The following describes two proteins that form a bound complex.

Sequence of chain B:
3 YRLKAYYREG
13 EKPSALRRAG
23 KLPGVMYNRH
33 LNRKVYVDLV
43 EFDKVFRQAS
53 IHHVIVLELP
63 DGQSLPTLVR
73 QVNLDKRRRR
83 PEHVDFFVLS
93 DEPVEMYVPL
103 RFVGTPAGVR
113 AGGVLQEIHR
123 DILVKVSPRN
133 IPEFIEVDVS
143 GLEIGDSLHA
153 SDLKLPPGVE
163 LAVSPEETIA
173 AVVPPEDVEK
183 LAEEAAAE

Residue-level contacts at the interface:
Residue L183 in chain B contacts residue V52 in chain A (closest heavy-atom distance 3.5 Å).
Residue E97 in chain B is in contact with residue Q141 in chain A (closest heavy-atom distance 2.6 Å).
Residue P177 in chain B contacts residue G61 in chain A (closest heavy-atom distance 3.1 Å).
Residue E178 in chain B contacts residue R51 in chain A (closest heavy-atom distance 3.8 Å).
Residue I53 in chain B contacts residue Q141 in chain A (closest heavy-atom distance 2.6 Å).
Residue Q73 in chain B is in contact with residue E139 in chain A (closest heavy-atom distance 3.5 Å).
Residue L117 in chain B is in contact with residue G108 in chain A (closest heavy-atom distance 4.2 Å).
Residue F89 in chain B contacts residue Q141 in chain A (closest heavy-atom distance 3.7 Å).
Residue D45 in chain B is in contact with residue Y137 in chain A (closest heavy-atom distance 4.1 Å).
Residue P177 in chain B is in contact with residue G62 in chain A (closest heavy-atom distance 3.9 Å).
Residue D179 in chain B interacts with residue R59 in chain A (closest heavy-atom distance 2.9 Å).
Residue K78 in chain B is in contact with residue G24 in chain A (closest heavy-atom distance 3.1 Å).
Residue R81 in chain B interacts with residue V132 in chain A (closest heavy-atom distance 3.2 Å).
Residue L183 in chain B is in contact with residue V55 in chain A (closest heavy-atom distance 3.3 Å).
Residue Q118 in chain B is in contact with residue K63 in chain A (closest heavy-atom distance 4.2 Å).
Residue R81 in chain B contacts residue R134 in chain A (closest heavy-atom distance 3.5 Å).
Residue L70 in chain B is in contact with residue Q141 in chain A (closest heavy-atom distance 3.3 Å).
Residue R49 in chain B interacts with residue D135 in chain A (closest heavy-atom distance 3.9 Å).
Residue V116 in chain B interacts with residue K63 in chain A (closest heavy-atom distance 3.6 Å).
Residue L76 in chain B is in contact with residue Y137 in chain A (closest heavy-atom distance 3.5 Å).
Residue H55 in chain B interacts with residue Q141 in chain A (closest heavy-atom distance 4.0 Å).
Residue E178 in chain B is in contact with residue K63 in chain A (closest heavy-atom distance 3.4 Å).
Residue R79 in chain B interacts with residue G19 in chain A (closest heavy-atom distance 4.1 Å).
Residue F48 in chain B interacts with residue Y137 in chain A (closest heavy-atom distance 4.2 Å).
Residue R122 in chain B contacts residue R134 in chain A (closest heavy-atom distance 3.3 Å).
Residue K78 in chain B contacts residue T21 in chain A (closest heavy-atom distance 4.1 Å).
Residue V116 in chain B contacts residue G62 in chain A (closest heavy-atom distance 3.6 Å).
Residue H54 in chain B is in contact with residue Q141 in chain A (closest heavy-atom distance 3.3 Å).
Residue Q73 in chain B is in contact with residue A140 in chain A (closest heavy-atom distance 3.6 Å).
Residue E186 in chain B contacts residue R51 in chain A (closest heavy-atom distance 2.8 Å).
Residue M98 in chain B is in contact with residue Q141 in chain A (closest heavy-atom distance 3.1 Å).
Residue R49 in chain B is in contact with residue Y137 in chain A (closest heavy-atom distance 2.9 Å).
Residue R81 in chain B contacts residue D135 in chain A (closest heavy-atom distance 3.6 Å).
Residue E178 in chain B contacts residue I64 in chain A (closest heavy-atom distance 2.9 Å).
Residue R72 in chain B contacts residue A140 in chain A (closest heavy-atom distance 2.7 Å).
Residue R72 in chain B contacts residue Q141 in chain A (closest heavy-atom distance 2.8 Å).
Residue V71 in chain B interacts with residue A140 in chain A (closest heavy-atom distance 2.7 Å).
Residue Y99 in chain B interacts with residue E139 in chain A (closest heavy-atom distance 3.6 Å).
Residue V71 in chain B is in contact with residue Q141 in chain A (closest heavy-atom distance 3.0 Å).
Residue R79 in chain B is in contact with residue A20 in chain A (closest heavy-atom distance 3.5 Å).
Residue R81 in chain B contacts residue Y26 in chain A (closest heavy-atom distance 3.9 Å).
Residue R81 in chain B interacts with residue V27 in chain A (closest heavy-atom distance 3.1 Å).
Residue R122 in chain B contacts residue G30 in chain A (closest heavy-atom distance 3.3 Å).
Residue E119 in chain B is in contact with residue D31 in chain A (closest heavy-atom distance 4.2 Å).
Residue K78 in chain B contacts residue A20 in chain A (closest heavy-atom distance 4.1 Å).
Residue D179 in chain B contacts residue R60 in chain A (closest heavy-atom distance 3.2 Å).
Residue V175 in chain B interacts with residue K63 in chain A (closest heavy-atom distance 3.4 Å).
Residue E178 in chain B is in contact with residue G61 in chain A (closest heavy-atom distance 3.4 Å).
Residue P176 in chain B interacts with residue G62 in chain A (closest heavy-atom distance 3.8 Å).
Residue D179 in chain B is in contact with residue R56 in chain A (closest heavy-atom distance 3.7 Å).
Residue R72 in chain B interacts with residue E139 in chain A (closest heavy-atom distance 3.3 Å).
Residue Q118 in chain B is in contact with residue F65 in chain A (closest heavy-atom distance 3.3 Å).
Residue D123 in chain B is in contact with residue D138 in chain A (closest heavy-atom distance 3.5 Å).
Residue Y99 in chain B contacts residue A140 in chain A (closest heavy-atom distance 3.3 Å).
Residue I53 in chain B contacts residue A140 in chain A (closest heavy-atom distance 3.5 Å).
Residue R80 in chain B is in contact with residue K130 in chain A (closest heavy-atom distance 4.0 Å).
Residue D179 in chain B interacts with residue V55 in chain A (closest heavy-atom distance 3.5 Å).
Residue S52 in chain B contacts residue A136 in chain A (closest heavy-atom distance 3.8 Å).
Residue E178 in chain B contacts residue G62 in chain A (closest heavy-atom distance 3.0 Å).
Residue P83 in chain B contacts residue Y137 in chain A (closest heavy-atom distance 3.7 Å).

Sequence of chain A:
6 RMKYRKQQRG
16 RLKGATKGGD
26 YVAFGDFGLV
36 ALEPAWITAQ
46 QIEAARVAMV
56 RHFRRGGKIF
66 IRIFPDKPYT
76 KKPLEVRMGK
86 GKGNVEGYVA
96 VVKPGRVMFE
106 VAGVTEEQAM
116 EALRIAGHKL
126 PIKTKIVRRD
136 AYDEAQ